Contacts between the two chains:
Residue S36 in chain A contacts residue S29 in chain B (closest heavy-atom distance 4.0 Å).
Residue E38 in chain A is in contact with residue P33 in chain B (closest heavy-atom distance 3.9 Å).
Residue K56 in chain A contacts residue I127 in chain B (closest heavy-atom distance 4.0 Å).
Residue Q88 in chain A contacts residue G134 in chain B (closest heavy-atom distance 2.7 Å).
Residue Y40 in chain A is in contact with residue I28 in chain B (closest heavy-atom distance 3.5 Å).
Residue T81 in chain A contacts residue Q171 in chain B (closest heavy-atom distance 3.6 Å).
Residue N75 in chain A contacts residue Q49 in chain B (closest heavy-atom distance 3.5 Å).
Residue E41 in chain A contacts residue S30 in chain B (closest heavy-atom distance 3.3 Å).
Residue D106 in chain A is in contact with residue D57 in chain B (closest heavy-atom distance 2.7 Å).
Residue Y40 in chain A contacts residue K31 in chain B (closest heavy-atom distance 3.7 Å).
Residue F39 in chain A interacts with residue S29 in chain B (closest heavy-atom distance 2.6 Å).
Residue Q80 in chain A interacts with residue H170 in chain B (closest heavy-atom distance 2.4 Å).
Residue A74 in chain A is in contact with residue Q49 in chain B (closest heavy-atom distance 3.7 Å).
Residue W67 in chain A contacts residue Q171 in chain B (closest heavy-atom distance 3.0 Å).
Residue N66 in chain A is in contact with residue Q171 in chain B (closest heavy-atom distance 2.7 Å).
Residue R62 in chain A contacts residue E108 in chain B (closest heavy-atom distance 3.8 Å).
Residue Y40 in chain A interacts with residue P33 in chain B (closest heavy-atom distance 3.6 Å).
Residue I76 in chain A interacts with residue Q49 in chain B (closest heavy-atom distance 3.5 Å).
Residue Y63 in chain A interacts with residue I112 in chain B (closest heavy-atom distance 3.8 Å).
Residue G58 in chain A contacts residue I127 in chain B (closest heavy-atom distance 3.9 Å).
Residue G55 in chain A interacts with residue G208 in chain B (closest heavy-atom distance 3.1 Å).
Residue R107 in chain A interacts with residue D57 in chain B (closest heavy-atom distance 3.8 Å).
Residue P118 in chain A contacts residue D41 in chain B (closest heavy-atom distance 3.5 Å).
Residue L57 in chain A interacts with residue I128 in chain B (closest heavy-atom distance 3.7 Å).
Residue Y120 in chain A contacts residue M40 in chain B (closest heavy-atom distance 3.0 Å).
Residue D119 in chain A is in contact with residue K45 in chain B (closest heavy-atom distance 3.6 Å).
Residue P37 in chain A interacts with residue P33 in chain B (closest heavy-atom distance 3.1 Å).
Residue N66 in chain A is in contact with residue I172 in chain B (closest heavy-atom distance 3.7 Å).
Residue N84 in chain A interacts with residue A167 in chain B (closest heavy-atom distance 3.6 Å).
Residue H116 in chain A contacts residue F42 in chain B (closest heavy-atom distance 3.3 Å).
Residue D119 in chain A contacts residue D41 in chain B (closest heavy-atom distance 3.2 Å).
Residue D60 in chain A contacts residue I112 in chain B (closest heavy-atom distance 3.4 Å).
Residue L59 in chain A contacts residue V116 in chain B (closest heavy-atom distance 3.9 Å).
Residue R62 in chain A is in contact with residue I112 in chain B (closest heavy-atom distance 3.6 Å).
Residue F39 in chain A contacts residue I28 in chain B (closest heavy-atom distance 3.0 Å).
Residue D60 in chain A interacts with residue N111 in chain B (closest heavy-atom distance 3.7 Å).
Residue Y120 in chain A is in contact with residue D41 in chain B (closest heavy-atom distance 4.1 Å).
Residue S108 in chain A interacts with residue R59 in chain B (closest heavy-atom distance 3.4 Å).
Residue N84 in chain A contacts residue P166 in chain B (closest heavy-atom distance 3.0 Å).
Residue Y40 in chain A contacts residue S29 in chain B (closest heavy-atom distance 3.0 Å).
Residue E41 in chain A is in contact with residue I28 in chain B (closest heavy-atom distance 3.0 Å).
Residue D119 in chain A contacts residue M40 in chain B (closest heavy-atom distance 4.0 Å).
Residue K56 in chain A contacts residue R205 in chain B (closest heavy-atom distance 3.1 Å).
Residue Y63 in chain A contacts residue Q171 in chain B (closest heavy-atom distance 3.7 Å).
Residue K73 in chain A contacts residue E47 in chain B (closest heavy-atom distance 3.0 Å).
Residue G58 in chain A is in contact with residue R205 in chain B (closest heavy-atom distance 4.0 Å).
Residue Q88 in chain A contacts residue N164 in chain B (closest heavy-atom distance 2.6 Å).
Residue N84 in chain A is in contact with residue Y168 in chain B (closest heavy-atom distance 3.6 Å).
Residue K73 in chain A is in contact with residue Q49 in chain B (closest heavy-atom distance 3.5 Å).
Residue Q88 in chain A interacts with residue Y135 in chain B (closest heavy-atom distance 3.3 Å).
Residue Y63 in chain A is in contact with residue Y113 in chain B (closest heavy-atom distance 3.3 Å).
Residue Q88 in chain A interacts with residue T136 in chain B (closest heavy-atom distance 4.0 Å).
Residue I89 in chain A interacts with residue G134 in chain B (closest heavy-atom distance 3.7 Å).
Residue Y40 in chain A is in contact with residue S30 in chain B (closest heavy-atom distance 3.7 Å).
Residue D119 in chain A interacts with residue Q43 in chain B (closest heavy-atom distance 3.7 Å).
Residue D106 in chain A is in contact with residue R59 in chain B (closest heavy-atom distance 2.3 Å).
Residue P37 in chain A is in contact with residue V34 in chain B (closest heavy-atom distance 3.6 Å).
Residue Y63 in chain A interacts with residue Y168 in chain B (closest heavy-atom distance 3.2 Å).
Residue H116 in chain A contacts residue D41 in chain B (closest heavy-atom distance 3.9 Å).
Residue L57 in chain A contacts residue I127 in chain B (closest heavy-atom distance 3.0 Å).

Sequence of chain A:
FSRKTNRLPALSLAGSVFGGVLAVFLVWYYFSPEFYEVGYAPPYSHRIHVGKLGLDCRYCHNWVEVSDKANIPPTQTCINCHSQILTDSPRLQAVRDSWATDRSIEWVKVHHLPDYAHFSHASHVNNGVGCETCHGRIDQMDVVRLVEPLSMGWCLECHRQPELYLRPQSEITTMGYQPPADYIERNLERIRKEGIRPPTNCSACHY

This data describes a binding interaction between two proteins.

Sequence of chain B:
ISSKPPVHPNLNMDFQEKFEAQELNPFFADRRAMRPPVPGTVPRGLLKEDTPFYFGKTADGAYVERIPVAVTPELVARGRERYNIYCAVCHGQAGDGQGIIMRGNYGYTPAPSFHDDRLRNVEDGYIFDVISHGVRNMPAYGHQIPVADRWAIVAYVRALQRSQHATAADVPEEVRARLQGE